Sequence of protein 1:
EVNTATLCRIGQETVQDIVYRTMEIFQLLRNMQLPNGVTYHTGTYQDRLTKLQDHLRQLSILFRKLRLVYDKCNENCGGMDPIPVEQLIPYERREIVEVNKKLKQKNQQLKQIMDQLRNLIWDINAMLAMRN

Sequence of protein 2:
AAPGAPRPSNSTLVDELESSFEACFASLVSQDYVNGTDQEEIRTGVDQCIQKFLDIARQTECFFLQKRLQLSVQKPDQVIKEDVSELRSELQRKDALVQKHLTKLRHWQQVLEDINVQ

This data describes a binding interaction between two proteins.

Residue-level contacts at the interface:
Residue T6 in protein 1 is in contact with residue R68 in protein 2 (closest heavy-atom distance 4.4 Å).
Residue A5 in protein 1 is in contact with residue L71 in protein 2 (closest heavy-atom distance 3.3 Å).
Residue Q12 in protein 1 is in contact with residue F64 in protein 2 (closest heavy-atom distance 3.5 Å).
Residue N76 in protein 1 contacts residue K67 in protein 2 (closest heavy-atom distance 4.9 Å).
Residue V85 in protein 1 interacts with residue V73 in protein 2 (closest heavy-atom distance 4.2 Å).
Residue A5 in protein 1 contacts residue V79 in protein 2 (closest heavy-atom distance 4.8 Å).
Residue T6 in protein 1 is in contact with residue E82 in protein 2 (closest heavy-atom distance 4.0 Å).
Residue L59 in protein 1 contacts residue F21 in protein 2 (closest heavy-atom distance 3.6 Å).
Residue Y70 in protein 1 is in contact with residue L13 in protein 2 (closest heavy-atom distance 4.4 Å).
Residue V15 in protein 1 is in contact with residue F64 in protein 2 (closest heavy-atom distance 4.0 Å).
Residue V85 in protein 1 is in contact with residue L69 in protein 2 (closest heavy-atom distance 4.4 Å).
Residue G11 in protein 1 contacts residue F64 in protein 2 (closest heavy-atom distance 3.3 Å).
Residue C77 in protein 1 is in contact with residue K67 in protein 2 (closest heavy-atom distance 4.9 Å).
Residue R67 in protein 1 is in contact with residue V14 in protein 2 (closest heavy-atom distance 3.6 Å).
Residue M80 in protein 1 contacts residue Q74 in protein 2 (closest heavy-atom distance 4.1 Å).
Residue V15 in protein 1 is in contact with residue A57 in protein 2 (closest heavy-atom distance 4.2 Å).
Residue T4 in protein 1 interacts with residue Q78 in protein 2 (closest heavy-atom distance 4.5 Å).
Residue F26 in protein 1 is in contact with residue L28 in protein 2 (closest heavy-atom distance 4.5 Å).
Residue Y70 in protein 1 interacts with residue T12 in protein 2 (closest heavy-atom distance 4.3 Å).
Residue Q12 in protein 1 interacts with residue E61 in protein 2 (closest heavy-atom distance 3.1 Å).
Residue F63 in protein 1 interacts with residue L17 in protein 2 (closest heavy-atom distance 3.9 Å).
Residue Y70 in protein 1 is in contact with residue F63 in protein 2 (closest heavy-atom distance 3.5 Å).
Residue T22 in protein 1 interacts with residue F53 in protein 2 (closest heavy-atom distance 4.4 Å).
Residue V119 in protein 1 is in contact with residue L87 in protein 2 (closest heavy-atom distance 4.9 Å).
Residue Y70 in protein 1 contacts residue F64 in protein 2 (closest heavy-atom distance 4.4 Å).
Residue T4 in protein 1 interacts with residue L71 in protein 2 (closest heavy-atom distance 3.1 Å).
Residue T22 in protein 1 contacts residue F21 in protein 2 (closest heavy-atom distance 3.5 Å).
Residue V15 in protein 1 contacts residue T60 in protein 2 (closest heavy-atom distance 4.1 Å).
Residue R67 in protein 1 contacts residue D15 in protein 2 (closest heavy-atom distance 3.3 Å).
Residue R67 in protein 1 interacts with residue E18 in protein 2 (closest heavy-atom distance 5.0 Å).
Residue F26 in protein 1 interacts with residue F25 in protein 2 (closest heavy-atom distance 3.6 Å).
Residue V19 in protein 1 contacts residue F53 in protein 2 (closest heavy-atom distance 4.7 Å).
Residue Y70 in protein 1 contacts residue V14 in protein 2 (closest heavy-atom distance 4.3 Å).
Residue R9 in protein 1 contacts residue R68 in protein 2 (closest heavy-atom distance 4.2 Å).
Residue I83 in protein 1 contacts residue Q70 in protein 2 (closest heavy-atom distance 3.6 Å).
Residue E86 in protein 1 contacts residue Q66 in protein 2 (closest heavy-atom distance 3.5 Å).
Residue C8 in protein 1 is in contact with residue F64 in protein 2 (closest heavy-atom distance 4.2 Å).
Residue V85 in protein 1 contacts residue Q70 in protein 2 (closest heavy-atom distance 4.2 Å).
Residue A5 in protein 1 contacts residue R68 in protein 2 (closest heavy-atom distance 3.1 Å).
Residue F63 in protein 1 interacts with residue E18 in protein 2 (closest heavy-atom distance 3.8 Å).
Residue F63 in protein 1 interacts with residue F21 in protein 2 (closest heavy-atom distance 4.0 Å).
Residue A5 in protein 1 is in contact with residue Q78 in protein 2 (closest heavy-atom distance 4.5 Å).
Residue C73 in protein 1 interacts with residue K67 in protein 2 (closest heavy-atom distance 4.2 Å).